The following describes two proteins that form a bound complex.

Interface contacts:
Residue E14 in chain B is in contact with residue K1 in chain A (closest heavy-atom distance 3.1 Å).
Residue M144 in chain B contacts residue F6 in chain A (closest heavy-atom distance 3.5 Å).
Residue M124 in chain B contacts residue F6 in chain A (closest heavy-atom distance 3.9 Å).
Residue A15 in chain B interacts with residue A8 in chain A (closest heavy-atom distance 3.7 Å).
Residue M36 in chain B interacts with residue S16 in chain A (closest heavy-atom distance 2.8 Å).
Residue Q41 in chain B interacts with residue R20 in chain A (closest heavy-atom distance 3.0 Å).
Residue E87 in chain B is in contact with residue F17 in chain A (closest heavy-atom distance 3.2 Å).
Residue A128 in chain B is in contact with residue F6 in chain A (closest heavy-atom distance 3.9 Å).
Residue M145 in chain B contacts residue T10 in chain A (closest heavy-atom distance 3.0 Å).
Residue E114 in chain B is in contact with residue K1 in chain A (closest heavy-atom distance 3.5 Å).
Residue Q8 in chain B contacts residue K2 in chain A (closest heavy-atom distance 4.2 Å).
Residue D50 in chain B is in contact with residue R19 in chain A (closest heavy-atom distance 3.0 Å).
Residue E84 in chain B interacts with residue K18 in chain A (closest heavy-atom distance 3.2 Å).
Residue E47 in chain B contacts residue R20 in chain A (closest heavy-atom distance 3.4 Å).
Residue A88 in chain B interacts with residue L13 in chain A (closest heavy-atom distance 4.0 Å).
Residue F141 in chain B interacts with residue T10 in chain A (closest heavy-atom distance 3.6 Å).
Residue M124 in chain B interacts with residue K1 in chain A (closest heavy-atom distance 3.7 Å).
Residue F92 in chain B interacts with residue F6 in chain A (closest heavy-atom distance 3.6 Å).
Residue E84 in chain B is in contact with residue A14 in chain A (closest heavy-atom distance 4.1 Å).
Residue M109 in chain B is in contact with residue I9 in chain A (closest heavy-atom distance 3.4 Å).
Residue M36 in chain B interacts with residue L13 in chain A (closest heavy-atom distance 3.6 Å).
Residue M51 in chain B interacts with residue R19 in chain A (closest heavy-atom distance 4.0 Å).
Residue M124 in chain B interacts with residue K2 in chain A (closest heavy-atom distance 3.9 Å).
Residue Q41 in chain B is in contact with residue F17 in chain A (closest heavy-atom distance 3.4 Å).
Residue F12 in chain B is in contact with residue A4 in chain A (closest heavy-atom distance 3.6 Å).
Residue M144 in chain B contacts residue R7 in chain A (closest heavy-atom distance 2.8 Å).
Residue E47 in chain B contacts residue R21 in chain A (closest heavy-atom distance 3.2 Å).
Residue E127 in chain B contacts residue K3 in chain A (closest heavy-atom distance 3.0 Å).
Residue M145 in chain B contacts residue R7 in chain A (closest heavy-atom distance 4.0 Å).
Residue E11 in chain B is in contact with residue K1 in chain A (closest heavy-atom distance 3.3 Å).
Residue L105 in chain B contacts residue F6 in chain A (closest heavy-atom distance 4.0 Å).
Residue F68 in chain B interacts with residue A8 in chain A (closest heavy-atom distance 4.0 Å).
Residue M72 in chain B is in contact with residue S11 in chain A (closest heavy-atom distance 4.0 Å).
Residue E123 in chain B interacts with residue K1 in chain A (closest heavy-atom distance 3.0 Å).
Residue F19 in chain B is in contact with residue T12 in chain A (closest heavy-atom distance 3.4 Å).
Residue L39 in chain B is in contact with residue I9 in chain A (closest heavy-atom distance 3.8 Å).
Residue M51 in chain B interacts with residue T12 in chain A (closest heavy-atom distance 3.7 Å).
Residue E120 in chain B interacts with residue K1 in chain A (closest heavy-atom distance 3.6 Å).
Residue E84 in chain B is in contact with residue F17 in chain A (closest heavy-atom distance 3.5 Å).
Residue F19 in chain B contacts residue A8 in chain A (closest heavy-atom distance 4.0 Å).
Residue A88 in chain B is in contact with residue F17 in chain A (closest heavy-atom distance 3.8 Å).
Residue M72 in chain B contacts residue A8 in chain A (closest heavy-atom distance 3.9 Å).
Residue F92 in chain B contacts residue T10 in chain A (closest heavy-atom distance 3.7 Å).
Residue E127 in chain B contacts residue K2 in chain A (closest heavy-atom distance 3.6 Å).
Residue M51 in chain B interacts with residue S15 in chain A (closest heavy-atom distance 3.8 Å).
Residue L18 in chain B contacts residue T5 in chain A (closest heavy-atom distance 3.9 Å).
Residue M51 in chain B contacts residue S16 in chain A (closest heavy-atom distance 3.8 Å).
Residue L39 in chain B contacts residue L13 in chain A (closest heavy-atom distance 4.2 Å).
Residue M109 in chain B is in contact with residue T5 in chain A (closest heavy-atom distance 3.8 Å).
Residue F92 in chain B is in contact with residue I9 in chain A (closest heavy-atom distance 3.8 Å).
Residue E54 in chain B contacts residue R19 in chain A (closest heavy-atom distance 3.2 Å).
Residue F141 in chain B interacts with residue F6 in chain A (closest heavy-atom distance 4.1 Å).
Residue M144 in chain B is in contact with residue K3 in chain A (closest heavy-atom distance 3.9 Å).
Residue L112 in chain B interacts with residue I9 in chain A (closest heavy-atom distance 3.1 Å).
Residue M36 in chain B contacts residue T12 in chain A (closest heavy-atom distance 3.7 Å).
Residue Q41 in chain B contacts residue L13 in chain A (closest heavy-atom distance 3.8 Å).
Residue E11 in chain B contacts residue A4 in chain A (closest heavy-atom distance 3.4 Å).
Residue V91 in chain B contacts residue L13 in chain A (closest heavy-atom distance 3.8 Å).
Residue A88 in chain B contacts residue T10 in chain A (closest heavy-atom distance 4.1 Å).
Residue L32 in chain B is in contact with residue T12 in chain A (closest heavy-atom distance 3.7 Å).

Sequence of chain B:
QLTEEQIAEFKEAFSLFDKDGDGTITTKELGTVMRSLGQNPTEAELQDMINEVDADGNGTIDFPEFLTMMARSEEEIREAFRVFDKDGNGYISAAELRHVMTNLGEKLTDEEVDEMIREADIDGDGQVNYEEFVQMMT

Sequence of chain A:
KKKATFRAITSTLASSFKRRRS